The following describes two proteins that form a bound complex.

Sequence of the second protein:
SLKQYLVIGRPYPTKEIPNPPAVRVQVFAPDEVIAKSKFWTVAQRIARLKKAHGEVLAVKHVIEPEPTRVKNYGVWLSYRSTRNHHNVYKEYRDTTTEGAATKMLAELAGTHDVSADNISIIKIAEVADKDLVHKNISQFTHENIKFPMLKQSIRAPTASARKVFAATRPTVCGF

Contacts between the two chains:
Residue R163 in the second protein interacts with residue V36 in the first protein (closest heavy-atom distance 3.1 Å).
Residue A160 in the second protein interacts with residue S37 in the first protein (closest heavy-atom distance 4.0 Å).
Residue S161 in the second protein contacts residue V36 in the first protein (closest heavy-atom distance 3.7 Å).
Residue S161 in the second protein interacts with residue S37 in the first protein (closest heavy-atom distance 4.2 Å).
Residue S161 in the second protein contacts residue E40 in the first protein (closest heavy-atom distance 3.5 Å).
Residue A160 in the second protein interacts with residue V36 in the first protein (closest heavy-atom distance 3.5 Å).

Sequence of the first protein:
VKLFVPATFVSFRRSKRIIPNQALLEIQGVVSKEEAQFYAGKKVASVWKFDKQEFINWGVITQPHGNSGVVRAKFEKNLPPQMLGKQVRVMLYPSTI